These two protein chains interact to form a complex.

Residue-level contacts at the interface:
Residue F643 in the first protein contacts residue T717 in the second protein (closest heavy-atom distance 4.6 Å).
Residue F632 in the first protein is in contact with residue S731 in the second protein (closest heavy-atom distance 3.2 Å).
Residue F643 in the first protein is in contact with residue P723 in the second protein (closest heavy-atom distance 3.7 Å).
Residue M451 in the first protein interacts with residue W719 in the second protein (closest heavy-atom distance 4.1 Å).
Residue F633 in the first protein is in contact with residue L698 in the second protein (closest heavy-atom distance 4.1 Å).
Residue L628 in the first protein interacts with residue H735 in the second protein (closest heavy-atom distance 3.8 Å).
Residue M451 in the first protein contacts residue L698 in the second protein (closest heavy-atom distance 3.9 Å).
Residue S626 in the first protein is in contact with residue K690 in the second protein (closest heavy-atom distance 3.7 Å).
Residue I455 in the first protein contacts residue F724 in the second protein (closest heavy-atom distance 4.2 Å).
Residue L628 in the first protein is in contact with residue D691 in the second protein (closest heavy-atom distance 3.9 Å).
Residue Q444 in the first protein is in contact with residue H722 in the second protein (closest heavy-atom distance 4.3 Å).
Residue F633 in the first protein is in contact with residue Q694 in the second protein (closest heavy-atom distance 3.9 Å).
Residue L636 in the first protein contacts residue P723 in the second protein (closest heavy-atom distance 4.5 Å).
Residue I454 in the first protein is in contact with residue Q694 in the second protein (closest heavy-atom distance 4.0 Å).
Residue Q447 in the first protein contacts residue C706 in the second protein (closest heavy-atom distance 3.4 Å).
Residue Q447 in the first protein interacts with residue L707 in the second protein (closest heavy-atom distance 3.8 Å).
Residue R627 in the first protein is in contact with residue K690 in the second protein (closest heavy-atom distance 3.5 Å).
Residue I455 in the first protein contacts residue L698 in the second protein (closest heavy-atom distance 4.3 Å).
Residue F632 in the first protein interacts with residue L732 in the second protein (closest heavy-atom distance 3.7 Å).
Residue T448 in the first protein is in contact with residue W719 in the second protein (closest heavy-atom distance 4.4 Å).
Residue M451 in the first protein is in contact with residue F724 in the second protein (closest heavy-atom distance 3.9 Å).
Residue T448 in the first protein interacts with residue H722 in the second protein (closest heavy-atom distance 3.4 Å).
Residue I454 in the first protein interacts with residue S697 in the second protein (closest heavy-atom distance 3.7 Å).
Residue N443 in the first protein is in contact with residue C706 in the second protein (closest heavy-atom distance 4.2 Å).
Residue P629 in the first protein is in contact with residue H735 in the second protein (closest heavy-atom distance 4.2 Å).
Residue T450 in the first protein interacts with residue V701 in the second protein (closest heavy-atom distance 3.7 Å).
Residue I454 in the first protein interacts with residue V701 in the second protein (closest heavy-atom distance 3.6 Å).
Residue Q444 in the first protein is in contact with residue P718 in the second protein (closest heavy-atom distance 4.5 Å).
Residue M451 in the first protein interacts with residue V701 in the second protein (closest heavy-atom distance 3.6 Å).
Residue M451 in the first protein is in contact with residue L728 in the second protein (closest heavy-atom distance 3.6 Å).
Residue Q444 in the first protein is in contact with residue W719 in the second protein (closest heavy-atom distance 4.0 Å).
Residue L636 in the first protein is in contact with residue Q727 in the second protein (closest heavy-atom distance 4.9 Å).
Residue M451 in the first protein contacts residue A702 in the second protein (closest heavy-atom distance 4.6 Å).
Residue Q447 in the first protein contacts residue W719 in the second protein (closest heavy-atom distance 4.5 Å).
Residue D639 in the first protein interacts with residue P723 in the second protein (closest heavy-atom distance 4.0 Å).
Residue F633 in the first protein contacts residue L728 in the second protein (closest heavy-atom distance 3.8 Å).
Residue L636 in the first protein interacts with residue L728 in the second protein (closest heavy-atom distance 3.6 Å).
Residue M640 in the first protein contacts residue F724 in the second protein (closest heavy-atom distance 4.3 Å).
Residue M640 in the first protein is in contact with residue P723 in the second protein (closest heavy-atom distance 3.9 Å).
Residue L628 in the first protein interacts with residue Q694 in the second protein (closest heavy-atom distance 4.5 Å).
Residue L636 in the first protein is in contact with residue S731 in the second protein (closest heavy-atom distance 4.6 Å).
Residue L452 in the first protein contacts residue F724 in the second protein (closest heavy-atom distance 4.2 Å).
Residue R627 in the first protein contacts residue D691 in the second protein (closest heavy-atom distance 4.3 Å).
Residue Q444 in the first protein interacts with residue T717 in the second protein (closest heavy-atom distance 3.2 Å).
Residue D639 in the first protein is in contact with residue Q727 in the second protein (closest heavy-atom distance 3.2 Å).
Residue Q447 in the first protein interacts with residue D704 in the second protein (closest heavy-atom distance 4.5 Å).
Residue M640 in the first protein is in contact with residue H722 in the second protein (closest heavy-atom distance 3.8 Å).
Residue L628 in the first protein interacts with residue Y736 in the second protein (closest heavy-atom distance 4.8 Å).
Residue S626 in the first protein is in contact with residue D691 in the second protein (closest heavy-atom distance 3.6 Å).
Residue I454 in the first protein interacts with residue L698 in the second protein (closest heavy-atom distance 3.6 Å).
Residue L636 in the first protein contacts residue F724 in the second protein (closest heavy-atom distance 4.2 Å).
Residue Q447 in the first protein contacts residue V701 in the second protein (closest heavy-atom distance 3.2 Å).
Residue Y644 in the first protein contacts residue H722 in the second protein (closest heavy-atom distance 3.4 Å).
Residue F643 in the first protein interacts with residue H722 in the second protein (closest heavy-atom distance 4.0 Å).
Residue S626 in the first protein contacts residue G688 in the second protein (closest heavy-atom distance 4.2 Å).
Residue I455 in the first protein contacts residue Q694 in the second protein (closest heavy-atom distance 3.8 Å).
Residue F632 in the first protein contacts residue H735 in the second protein (closest heavy-atom distance 4.1 Å).
Residue T448 in the first protein is in contact with residue F724 in the second protein (closest heavy-atom distance 3.9 Å).
Residue V637 in the first protein contacts residue F724 in the second protein (closest heavy-atom distance 4.6 Å).
Residue L628 in the first protein interacts with residue V695 in the second protein (closest heavy-atom distance 4.7 Å).

Sequence of the first protein:
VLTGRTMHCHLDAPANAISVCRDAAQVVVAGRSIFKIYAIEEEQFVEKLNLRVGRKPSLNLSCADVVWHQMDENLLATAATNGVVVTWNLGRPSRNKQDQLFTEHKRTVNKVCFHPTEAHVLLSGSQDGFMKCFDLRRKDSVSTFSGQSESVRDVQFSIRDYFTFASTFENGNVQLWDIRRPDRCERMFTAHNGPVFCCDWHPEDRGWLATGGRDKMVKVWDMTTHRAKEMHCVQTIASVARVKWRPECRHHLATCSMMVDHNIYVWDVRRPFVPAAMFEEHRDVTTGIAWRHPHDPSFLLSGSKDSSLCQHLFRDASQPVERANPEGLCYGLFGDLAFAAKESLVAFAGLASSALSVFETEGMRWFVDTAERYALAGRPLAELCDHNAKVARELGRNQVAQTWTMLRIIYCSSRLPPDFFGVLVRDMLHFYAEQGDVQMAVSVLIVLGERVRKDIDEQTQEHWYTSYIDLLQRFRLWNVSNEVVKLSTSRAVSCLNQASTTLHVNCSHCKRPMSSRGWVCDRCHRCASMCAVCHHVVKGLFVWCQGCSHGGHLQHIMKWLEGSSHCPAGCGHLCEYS

Sequence of the second protein:
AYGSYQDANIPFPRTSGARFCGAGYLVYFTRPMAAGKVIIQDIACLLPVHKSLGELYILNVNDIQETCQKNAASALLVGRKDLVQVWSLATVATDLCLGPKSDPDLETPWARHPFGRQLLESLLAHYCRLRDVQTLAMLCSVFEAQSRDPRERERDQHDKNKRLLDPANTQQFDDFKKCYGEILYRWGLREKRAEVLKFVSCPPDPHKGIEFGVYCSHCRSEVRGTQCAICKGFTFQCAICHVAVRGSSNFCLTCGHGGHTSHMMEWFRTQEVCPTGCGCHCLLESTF